Sequence of chain A:
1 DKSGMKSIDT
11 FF

Contacts between the two chains:
Residue L47 in chain B is in contact with residue I8 in chain A (closest heavy-atom distance 4.1 Å).
Residue K254 in chain B is in contact with residue S3 in chain A (closest heavy-atom distance 2.9 Å).
Residue L126 in chain B contacts residue D9 in chain A (closest heavy-atom distance 3.5 Å).
Residue L47 in chain B is in contact with residue F12 in chain A (closest heavy-atom distance 4.6 Å).
Residue V45 in chain B is in contact with residue I8 in chain A (closest heavy-atom distance 3.5 Å).
Residue P129 in chain B interacts with residue F12 in chain A (closest heavy-atom distance 4.0 Å).
Residue I255 in chain B is in contact with residue K6 in chain A (closest heavy-atom distance 3.7 Å).
Residue K254 in chain B contacts residue G4 in chain A (closest heavy-atom distance 3.4 Å).
Residue A252 in chain B interacts with residue S7 in chain A (closest heavy-atom distance 4.7 Å).
Residue Y250 in chain B is in contact with residue I8 in chain A (closest heavy-atom distance 3.7 Å).
Residue P253 in chain B interacts with residue F11 in chain A (closest heavy-atom distance 3.6 Å).
Residue H44 in chain B is in contact with residue I8 in chain A (closest heavy-atom distance 3.0 Å).
Residue P234 in chain B interacts with residue F12 in chain A (closest heavy-atom distance 4.0 Å).
Residue V45 in chain B contacts residue M5 in chain A (closest heavy-atom distance 3.8 Å).
Residue L251 in chain B interacts with residue M5 in chain A (closest heavy-atom distance 4.0 Å).
Residue G127 in chain B contacts residue F12 in chain A (closest heavy-atom distance 3.7 Å).
Residue V45 in chain B is in contact with residue K6 in chain A (closest heavy-atom distance 4.1 Å).
Residue I128 in chain B contacts residue F12 in chain A (closest heavy-atom distance 3.7 Å).
Residue I255 in chain B is in contact with residue M5 in chain A (closest heavy-atom distance 3.5 Å).
Residue P234 in chain B interacts with residue F11 in chain A (closest heavy-atom distance 3.5 Å).
Residue A252 in chain B contacts residue K6 in chain A (closest heavy-atom distance 3.2 Å).
Residue S46 in chain B is in contact with residue I8 in chain A (closest heavy-atom distance 3.8 Å).
Residue V233 in chain B is in contact with residue F11 in chain A (closest heavy-atom distance 4.3 Å).
Residue M40 in chain B contacts residue I8 in chain A (closest heavy-atom distance 3.2 Å).
Residue I255 in chain B is in contact with residue G4 in chain A (closest heavy-atom distance 2.7 Å).
Residue P234 in chain B interacts with residue I8 in chain A (closest heavy-atom distance 3.9 Å).
Residue A252 in chain B interacts with residue F11 in chain A (closest heavy-atom distance 3.8 Å).
Residue P253 in chain B is in contact with residue M5 in chain A (closest heavy-atom distance 3.6 Å).
Residue D232 in chain B interacts with residue F11 in chain A (closest heavy-atom distance 3.4 Å).
Residue L251 in chain B contacts residue I8 in chain A (closest heavy-atom distance 4.0 Å).
Residue D156 in chain B is in contact with residue D1 in chain A (closest heavy-atom distance 4.8 Å).
Residue P253 in chain B is in contact with residue G4 in chain A (closest heavy-atom distance 4.6 Å).
Residue L126 in chain B contacts residue I8 in chain A (closest heavy-atom distance 4.4 Å).
Residue E124 in chain B contacts residue D9 in chain A (closest heavy-atom distance 2.8 Å).
Residue M40 in chain B interacts with residue D9 in chain A (closest heavy-atom distance 3.1 Å).
Residue P253 in chain B is in contact with residue K6 in chain A (closest heavy-atom distance 4.2 Å).
Residue L126 in chain B interacts with residue F12 in chain A (closest heavy-atom distance 3.4 Å).
Residue E256 in chain B is in contact with residue S3 in chain A (closest heavy-atom distance 2.7 Å).
Residue K254 in chain B interacts with residue M5 in chain A (closest heavy-atom distance 3.9 Å).
Residue I255 in chain B interacts with residue S3 in chain A (closest heavy-atom distance 2.6 Å).
Residue H44 in chain B interacts with residue K6 in chain A (closest heavy-atom distance 4.7 Å).
Residue A252 in chain B is in contact with residue M5 in chain A (closest heavy-atom distance 2.9 Å).
Residue V45 in chain B is in contact with residue S7 in chain A (closest heavy-atom distance 4.9 Å).
Residue H44 in chain B is in contact with residue D9 in chain A (closest heavy-atom distance 4.0 Å).
Residue A252 in chain B is in contact with residue I8 in chain A (closest heavy-atom distance 3.6 Å).
Residue H44 in chain B is in contact with residue S7 in chain A (closest heavy-atom distance 3.2 Å).
Residue F207 in chain B is in contact with residue M5 in chain A (closest heavy-atom distance 4.4 Å).
Residue Y250 in chain B is in contact with residue F12 in chain A (closest heavy-atom distance 4.0 Å).
Residue K254 in chain B is in contact with residue D1 in chain A (closest heavy-atom distance 4.1 Å).
Residue A208 in chain B contacts residue M5 in chain A (closest heavy-atom distance 3.5 Å).

Sequence of chain B:
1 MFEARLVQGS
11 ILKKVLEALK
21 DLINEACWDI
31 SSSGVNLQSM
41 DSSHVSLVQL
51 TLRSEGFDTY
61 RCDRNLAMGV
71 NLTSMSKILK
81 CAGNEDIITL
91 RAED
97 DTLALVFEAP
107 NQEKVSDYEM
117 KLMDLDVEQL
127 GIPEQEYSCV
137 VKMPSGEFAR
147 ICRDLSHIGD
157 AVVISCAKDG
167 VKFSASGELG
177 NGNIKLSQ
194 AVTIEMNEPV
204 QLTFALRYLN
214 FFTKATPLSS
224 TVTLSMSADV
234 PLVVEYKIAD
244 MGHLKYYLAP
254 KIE

These two protein chains interact to form a complex.